Residue-level contacts at the interface:
Residue Y63 in the first protein is in contact with residue P20 in the second protein (closest heavy-atom distance 3.6 Å).
Residue F146 in the first protein contacts residue P24 in the second protein (closest heavy-atom distance 3.2 Å).
Residue P170 in the first protein interacts with residue K21 in the second protein (closest heavy-atom distance 2.8 Å).
Residue K82 in the first protein contacts residue F9 in the second protein (closest heavy-atom distance 3.4 Å).
Residue Q200 in the first protein interacts with residue W8 in the second protein (closest heavy-atom distance 3.3 Å).
Residue Y37 in the first protein contacts residue P24 in the second protein (closest heavy-atom distance 3.6 Å).
Residue E59 in the first protein contacts residue P25 in the second protein (closest heavy-atom distance 3.6 Å).
Residue E101 in the first protein contacts residue W8 in the second protein (closest heavy-atom distance 2.7 Å).
Residue D168 in the first protein interacts with residue R22 in the second protein (closest heavy-atom distance 2.7 Å).
Residue Q200 in the first protein contacts residue F5 in the second protein (closest heavy-atom distance 3.2 Å).
Residue V148 in the first protein is in contact with residue P20 in the second protein (closest heavy-atom distance 3.1 Å).
Residue D178 in the first protein contacts residue R19 in the second protein (closest heavy-atom distance 3.8 Å).
Residue V148 in the first protein is in contact with residue L18 in the second protein (closest heavy-atom distance 3.6 Å).
Residue A174 in the first protein contacts residue P17 in the second protein (closest heavy-atom distance 3.0 Å).
Residue P188 in the first protein interacts with residue F5 in the second protein (closest heavy-atom distance 3.5 Å).
Residue P170 in the first protein is in contact with residue P20 in the second protein (closest heavy-atom distance 3.8 Å).
Residue A174 in the first protein interacts with residue L16 in the second protein (closest heavy-atom distance 3.2 Å).
Residue Y37 in the first protein contacts residue S27 in the second protein (closest heavy-atom distance 3.6 Å).
Residue V150 in the first protein contacts residue P17 in the second protein (closest heavy-atom distance 3.2 Å).
Residue L60 in the first protein is in contact with residue P25 in the second protein (closest heavy-atom distance 3.7 Å).
Residue T147 in the first protein interacts with residue R19 in the second protein (closest heavy-atom distance 3.5 Å).
Residue I172 in the first protein interacts with residue L18 in the second protein (closest heavy-atom distance 3.5 Å).
Residue I102 in the first protein is in contact with residue F9 in the second protein (closest heavy-atom distance 3.8 Å).
Residue I172 in the first protein contacts residue K21 in the second protein (closest heavy-atom distance 3.6 Å).
Residue E101 in the first protein is in contact with residue P7 in the second protein (closest heavy-atom distance 3.5 Å).
Residue Y202 in the first protein interacts with residue P7 in the second protein (closest heavy-atom distance 3.5 Å).
Residue E176 in the first protein interacts with residue L16 in the second protein (closest heavy-atom distance 3.6 Å).
Residue V36 in the first protein interacts with residue S27 in the second protein (closest heavy-atom distance 3.6 Å).
Residue H180 in the first protein is in contact with residue Y11 in the second protein (closest heavy-atom distance 3.8 Å).
Residue M199 in the first protein is in contact with residue W8 in the second protein (closest heavy-atom distance 3.5 Å).
Residue Y63 in the first protein is in contact with residue P24 in the second protein (closest heavy-atom distance 3.6 Å).
Residue E81 in the first protein is in contact with residue F9 in the second protein (closest heavy-atom distance 3.4 Å).
Residue L149 in the first protein is in contact with residue L18 in the second protein (closest heavy-atom distance 3.4 Å).
Residue A156 in the first protein contacts residue L18 in the second protein (closest heavy-atom distance 3.7 Å).
Residue T103 in the first protein interacts with residue F9 in the second protein (closest heavy-atom distance 3.6 Å).
Residue E101 in the first protein interacts with residue F9 in the second protein (closest heavy-atom distance 3.0 Å).
Residue I172 in the first protein is in contact with residue R19 in the second protein (closest heavy-atom distance 2.7 Å).
Residue Q200 in the first protein interacts with residue I6 in the second protein (closest heavy-atom distance 3.2 Å).
Residue Y202 in the first protein contacts residue F5 in the second protein (closest heavy-atom distance 3.6 Å).
Residue K198 in the first protein is in contact with residue W8 in the second protein (closest heavy-atom distance 3.6 Å).
Residue Y37 in the first protein contacts residue P25 in the second protein (closest heavy-atom distance 2.4 Å).
Residue E81 in the first protein interacts with residue K15 in the second protein (closest heavy-atom distance 3.0 Å).
Residue F169 in the first protein interacts with residue P20 in the second protein (closest heavy-atom distance 3.7 Å).
Residue Y63 in the first protein is in contact with residue S23 in the second protein (closest heavy-atom distance 3.7 Å).
Residue L173 in the first protein contacts residue P17 in the second protein (closest heavy-atom distance 3.3 Å).
Residue W171 in the first protein contacts residue R19 in the second protein (closest heavy-atom distance 3.4 Å).
Residue I163 in the first protein is in contact with residue L18 in the second protein (closest heavy-atom distance 3.7 Å).
Residue H151 in the first protein contacts residue P17 in the second protein (closest heavy-atom distance 3.5 Å).
Residue T191 in the first protein is in contact with residue F5 in the second protein (closest heavy-atom distance 3.1 Å).
Residue L173 in the first protein is in contact with residue L16 in the second protein (closest heavy-atom distance 3.6 Å).
Residue V148 in the first protein interacts with residue R19 in the second protein (closest heavy-atom distance 3.8 Å).
Residue H92 in the first protein is in contact with residue R19 in the second protein (closest heavy-atom distance 3.5 Å).
Residue W171 in the first protein contacts residue P20 in the second protein (closest heavy-atom distance 3.6 Å).
Residue T152 in the first protein contacts residue K15 in the second protein (closest heavy-atom distance 3.6 Å).
Residue V179 in the first protein contacts residue Y11 in the second protein (closest heavy-atom distance 3.5 Å).
Residue Y63 in the first protein contacts residue R22 in the second protein (closest heavy-atom distance 3.4 Å).
Residue V150 in the first protein contacts residue L18 in the second protein (closest heavy-atom distance 2.9 Å).
Residue R153 in the first protein contacts residue K15 in the second protein (closest heavy-atom distance 3.1 Å).
Residue Q200 in the first protein contacts residue P7 in the second protein (closest heavy-atom distance 3.6 Å).
Residue E176 in the first protein contacts residue Y11 in the second protein (closest heavy-atom distance 2.7 Å).

Sequence of the second protein:
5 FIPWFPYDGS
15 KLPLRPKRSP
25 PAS

Sequence of the first protein:
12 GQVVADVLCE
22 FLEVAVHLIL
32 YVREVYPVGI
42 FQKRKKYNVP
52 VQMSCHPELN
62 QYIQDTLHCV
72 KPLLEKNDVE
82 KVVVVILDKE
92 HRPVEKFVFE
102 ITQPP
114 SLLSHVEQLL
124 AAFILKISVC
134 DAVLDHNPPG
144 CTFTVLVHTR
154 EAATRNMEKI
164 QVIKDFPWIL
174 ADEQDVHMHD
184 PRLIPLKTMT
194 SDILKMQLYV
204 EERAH

This data describes a binding interaction between two proteins.